Contacts between the two chains:
Residue D124 in protein 1 is in contact with residue T981 in protein 2 (closest heavy-atom distance 4.5 Å).
Residue W56 in protein 1 interacts with residue L876 in protein 2 (closest heavy-atom distance 3.8 Å).
Residue I9 in protein 1 contacts residue V984 in protein 2 (closest heavy-atom distance 3.8 Å).
Residue I59 in protein 1 interacts with residue V872 in protein 2 (closest heavy-atom distance 4.3 Å).
Residue Y58 in protein 1 contacts residue S871 in protein 2 (closest heavy-atom distance 3.0 Å).
Residue T5 in protein 1 is in contact with residue E983 in protein 2 (closest heavy-atom distance 4.1 Å).
Residue W56 in protein 1 interacts with residue L989 in protein 2 (closest heavy-atom distance 3.7 Å).
Residue M125 in protein 1 interacts with residue L989 in protein 2 (closest heavy-atom distance 4.0 Å).
Residue I59 in protein 1 is in contact with residue P873 in protein 2 (closest heavy-atom distance 3.8 Å).
Residue I59 in protein 1 contacts residue S871 in protein 2 (closest heavy-atom distance 3.4 Å).
Residue E152 in protein 1 is in contact with residue H976 in protein 2 (closest heavy-atom distance 2.8 Å).
Residue K12 in protein 1 interacts with residue D980 in protein 2 (closest heavy-atom distance 2.4 Å).
Residue E152 in protein 1 is in contact with residue S978 in protein 2 (closest heavy-atom distance 4.5 Å).
Residue F154 in protein 1 contacts residue W979 in protein 2 (closest heavy-atom distance 3.5 Å).
Residue V52 in protein 1 is in contact with residue L876 in protein 2 (closest heavy-atom distance 4.1 Å).
Residue K120 in protein 1 interacts with residue S978 in protein 2 (closest heavy-atom distance 4.1 Å).
Residue W56 in protein 1 is in contact with residue L987 in protein 2 (closest heavy-atom distance 3.5 Å).
Residue E152 in protein 1 contacts residue K975 in protein 2 (closest heavy-atom distance 2.9 Å).
Residue N127 in protein 1 is in contact with residue L987 in protein 2 (closest heavy-atom distance 3.4 Å).
Residue D153 in protein 1 is in contact with residue S978 in protein 2 (closest heavy-atom distance 4.1 Å).
Residue W56 in protein 1 interacts with residue P873 in protein 2 (closest heavy-atom distance 3.7 Å).
Residue I59 in protein 1 interacts with residue L989 in protein 2 (closest heavy-atom distance 3.5 Å).
Residue R121 in protein 1 interacts with residue V984 in protein 2 (closest heavy-atom distance 3.5 Å).
Residue V128 in protein 1 contacts residue L876 in protein 2 (closest heavy-atom distance 4.1 Å).
Residue C126 in protein 1 contacts residue L987 in protein 2 (closest heavy-atom distance 4.5 Å).
Residue W56 in protein 1 contacts residue V875 in protein 2 (closest heavy-atom distance 4.8 Å).
Residue V128 in protein 1 contacts residue L987 in protein 2 (closest heavy-atom distance 4.1 Å).
Residue D124 in protein 1 interacts with residue L987 in protein 2 (closest heavy-atom distance 3.4 Å).
Residue N150 in protein 1 is in contact with residue K975 in protein 2 (closest heavy-atom distance 4.2 Å).
Residue F154 in protein 1 contacts residue A985 in protein 2 (closest heavy-atom distance 3.5 Å).
Residue I59 in protein 1 interacts with residue T990 in protein 2 (closest heavy-atom distance 4.0 Å).
Residue V151 in protein 1 contacts residue T977 in protein 2 (closest heavy-atom distance 3.7 Å).
Residue K120 in protein 1 interacts with residue V984 in protein 2 (closest heavy-atom distance 4.8 Å).
Residue T5 in protein 1 interacts with residue L989 in protein 2 (closest heavy-atom distance 4.3 Å).
Residue R138 in protein 1 is in contact with residue A985 in protein 2 (closest heavy-atom distance 4.7 Å).
Residue W56 in protein 1 interacts with residue T990 in protein 2 (closest heavy-atom distance 3.5 Å).
Residue N127 in protein 1 interacts with residue A985 in protein 2 (closest heavy-atom distance 3.2 Å).
Residue F8 in protein 1 interacts with residue D980 in protein 2 (closest heavy-atom distance 4.2 Å).
Residue F154 in protein 1 contacts residue S978 in protein 2 (closest heavy-atom distance 3.8 Å).
Residue S2 in protein 1 contacts residue L989 in protein 2 (closest heavy-atom distance 4.5 Å).
Residue M125 in protein 1 contacts residue V984 in protein 2 (closest heavy-atom distance 3.8 Å).
Residue R62 in protein 1 interacts with residue S871 in protein 2 (closest heavy-atom distance 3.8 Å).
Residue I9 in protein 1 interacts with residue T981 in protein 2 (closest heavy-atom distance 3.7 Å).
Residue R121 in protein 1 is in contact with residue L989 in protein 2 (closest heavy-atom distance 4.7 Å).
Residue K12 in protein 1 contacts residue T981 in protein 2 (closest heavy-atom distance 3.6 Å).
Residue D124 in protein 1 contacts residue V984 in protein 2 (closest heavy-atom distance 3.5 Å).
Residue R6 in protein 1 contacts residue L989 in protein 2 (closest heavy-atom distance 3.8 Å).
Residue F154 in protein 1 contacts residue H976 in protein 2 (closest heavy-atom distance 4.1 Å).
Residue D124 in protein 1 is in contact with residue S978 in protein 2 (closest heavy-atom distance 4.4 Å).
Residue W56 in protein 1 interacts with residue S874 in protein 2 (closest heavy-atom distance 3.7 Å).
Residue F154 in protein 1 contacts residue A982 in protein 2 (closest heavy-atom distance 3.5 Å).
Residue E152 in protein 1 interacts with residue T977 in protein 2 (closest heavy-atom distance 3.8 Å).
Residue F8 in protein 1 contacts residue T981 in protein 2 (closest heavy-atom distance 4.0 Å).
Residue E152 in protein 1 interacts with residue T973 in protein 2 (closest heavy-atom distance 3.7 Å).
Residue M125 in protein 1 is in contact with residue L987 in protein 2 (closest heavy-atom distance 3.5 Å).
Residue D55 in protein 1 is in contact with residue P873 in protein 2 (closest heavy-atom distance 3.5 Å).
Residue R6 in protein 1 interacts with residue T990 in protein 2 (closest heavy-atom distance 3.1 Å).
Residue V151 in protein 1 is in contact with residue K975 in protein 2 (closest heavy-atom distance 3.6 Å).
Residue D153 in protein 1 contacts residue T977 in protein 2 (closest heavy-atom distance 3.3 Å).
Residue D124 in protein 1 is in contact with residue A985 in protein 2 (closest heavy-atom distance 3.7 Å).

These two protein chains interact to form a complex.

Sequence of protein 1:
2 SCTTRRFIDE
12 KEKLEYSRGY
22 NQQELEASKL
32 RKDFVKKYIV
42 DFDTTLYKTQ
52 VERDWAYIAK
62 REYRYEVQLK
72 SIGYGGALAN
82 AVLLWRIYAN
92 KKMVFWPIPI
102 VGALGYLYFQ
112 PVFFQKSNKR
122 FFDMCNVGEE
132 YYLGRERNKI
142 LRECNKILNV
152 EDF

Sequence of protein 2:
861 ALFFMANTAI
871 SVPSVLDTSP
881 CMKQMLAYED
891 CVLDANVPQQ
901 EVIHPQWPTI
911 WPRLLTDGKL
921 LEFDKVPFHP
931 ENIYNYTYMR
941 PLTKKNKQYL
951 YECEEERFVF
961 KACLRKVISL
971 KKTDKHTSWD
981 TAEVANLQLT